These two protein chains interact to form a complex.

Sequence of the second protein:
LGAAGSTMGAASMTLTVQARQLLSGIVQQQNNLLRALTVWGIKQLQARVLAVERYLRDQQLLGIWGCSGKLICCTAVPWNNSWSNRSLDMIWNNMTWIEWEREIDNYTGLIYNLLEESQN

Contacts between the two chains:
Residue Y12 in the first protein contacts residue Q30 in the second protein (closest heavy-atom distance 3.7 Å).
Residue V47 in the first protein interacts with residue L46 in the second protein (closest heavy-atom distance 3.1 Å).
Residue K18 in the first protein interacts with residue E122 in the second protein (closest heavy-atom distance 2.9 Å).
Residue V10 in the first protein interacts with residue C94 in the second protein (closest heavy-atom distance 2.9 Å).
Residue V8 in the first protein is in contact with residue T96 in the second protein (closest heavy-atom distance 3.2 Å).
Residue A200 in the first protein contacts residue Q40 in the second protein (closest heavy-atom distance 3.0 Å).
Residue P473 in the first protein interacts with residue L109 in the second protein (closest heavy-atom distance 3.5 Å).
Residue V14 in the first protein interacts with residue M116 in the second protein (closest heavy-atom distance 3.8 Å).
Residue C476 in the first protein interacts with residue C95 in the second protein (closest heavy-atom distance 2.0 Å).
Residue V10 in the first protein is in contact with residue C88 in the second protein (closest heavy-atom distance 3.5 Å).
Residue V61 in the first protein contacts residue S18 in the second protein (closest heavy-atom distance 3.2 Å).
Residue T43 in the first protein is in contact with residue L58 in the second protein (closest heavy-atom distance 3.6 Å).
Residue W7 in the first protein is in contact with residue V98 in the second protein (closest heavy-atom distance 3.3 Å).
Residue V8 in the first protein interacts with residue W100 in the second protein (closest heavy-atom distance 3.8 Å).
Residue Y11 in the first protein interacts with residue L27 in the second protein (closest heavy-atom distance 3.4 Å).
Residue T9 in the first protein interacts with residue C94 in the second protein (closest heavy-atom distance 3.3 Å).
Residue V16 in the first protein interacts with residue M116 in the second protein (closest heavy-atom distance 3.5 Å).
Residue P15 in the first protein interacts with residue T26 in the second protein (closest heavy-atom distance 3.3 Å).
Residue Y12 in the first protein contacts residue Q80 in the second protein (closest heavy-atom distance 3.7 Å).
Residue K477 in the first protein contacts residue A97 in the second protein (closest heavy-atom distance 3.5 Å).
Residue Y11 in the first protein is in contact with residue L92 in the second protein (closest heavy-atom distance 3.5 Å).
Residue T43 in the first protein interacts with residue W61 in the second protein (closest heavy-atom distance 3.4 Å).
Residue T23 in the first protein contacts residue Q65 in the second protein (closest heavy-atom distance 3.4 Å).
Residue A200 in the first protein is in contact with residue S36 in the second protein (closest heavy-atom distance 3.5 Å).
Residue W7 in the first protein interacts with residue A97 in the second protein (closest heavy-atom distance 3.6 Å).
Residue W7 in the first protein contacts residue P99 in the second protein (closest heavy-atom distance 3.5 Å).
Residue V8 in the first protein contacts residue V98 in the second protein (closest heavy-atom distance 2.8 Å).
Residue I466 in the first protein interacts with residue R32 in the second protein (closest heavy-atom distance 3.4 Å).
Residue K477 in the first protein contacts residue C95 in the second protein (closest heavy-atom distance 3.6 Å).
Residue L58 in the first protein interacts with residue G14 in the second protein (closest heavy-atom distance 3.0 Å).
Residue P15 in the first protein contacts residue S18 in the second protein (closest heavy-atom distance 3.6 Å).
Residue A472 in the first protein is in contact with residue W100 in the second protein (closest heavy-atom distance 3.6 Å).
Residue V471 in the first protein interacts with residue W121 in the second protein (closest heavy-atom distance 3.0 Å).
Residue W7 in the first protein interacts with residue W100 in the second protein (closest heavy-atom distance 3.1 Å).
Residue V56 in the first protein interacts with residue G14 in the second protein (closest heavy-atom distance 3.4 Å).
Residue S82 in the first protein interacts with residue V60 in the second protein (closest heavy-atom distance 3.5 Å).
Residue N60 in the first protein contacts residue M20 in the second protein (closest heavy-atom distance 3.6 Å).
Residue G13 in the first protein is in contact with residue Q30 in the second protein (closest heavy-atom distance 2.8 Å).
Residue P15 in the first protein interacts with residue R32 in the second protein (closest heavy-atom distance 3.6 Å).
Residue Y11 in the first protein interacts with residue W113 in the second protein (closest heavy-atom distance 3.6 Å).
Residue A472 in the first protein contacts residue W113 in the second protein (closest heavy-atom distance 3.6 Å).
Residue H44 in the first protein interacts with residue W61 in the second protein (closest heavy-atom distance 3.3 Å).
Residue V471 in the first protein contacts residue I125 in the second protein (closest heavy-atom distance 3.7 Å).
Residue A200 in the first protein is in contact with residue V39 in the second protein (closest heavy-atom distance 3.5 Å).
Residue C45 in the first protein contacts residue R47 in the second protein (closest heavy-atom distance 3.1 Å).
Residue T23 in the first protein contacts residue A68 in the second protein (closest heavy-atom distance 3.7 Å).
Residue Y12 in the first protein contacts residue L92 in the second protein (closest heavy-atom distance 3.2 Å).
Residue F202 in the first protein is in contact with residue L13 in the second protein (closest heavy-atom distance 3.4 Å).
Residue P473 in the first protein interacts with residue W121 in the second protein (closest heavy-atom distance 3.7 Å).
Residue Y12 in the first protein contacts residue Q33 in the second protein (closest heavy-atom distance 3.3 Å).
Residue P473 in the first protein is in contact with residue W100 in the second protein (closest heavy-atom distance 3.5 Å).
Residue V61 in the first protein contacts residue T19 in the second protein (closest heavy-atom distance 3.5 Å).
Residue N60 in the first protein interacts with residue T19 in the second protein (closest heavy-atom distance 3.1 Å).
Residue P473 in the first protein interacts with residue I112 in the second protein (closest heavy-atom distance 3.5 Å).
Residue P473 in the first protein contacts residue W113 in the second protein (closest heavy-atom distance 2.9 Å).
Residue F25 in the first protein interacts with residue Q65 in the second protein (closest heavy-atom distance 3.4 Å).
Residue F25 in the first protein interacts with residue N43 in the second protein (closest heavy-atom distance 3.6 Å).
Residue L58 in the first protein contacts residue A15 in the second protein (closest heavy-atom distance 3.5 Å).
Residue A472 in the first protein is in contact with residue W121 in the second protein (closest heavy-atom distance 3.6 Å).
Residue Y11 in the first protein is in contact with residue I93 in the second protein (closest heavy-atom distance 3.7 Å).

Sequence of the first protein:
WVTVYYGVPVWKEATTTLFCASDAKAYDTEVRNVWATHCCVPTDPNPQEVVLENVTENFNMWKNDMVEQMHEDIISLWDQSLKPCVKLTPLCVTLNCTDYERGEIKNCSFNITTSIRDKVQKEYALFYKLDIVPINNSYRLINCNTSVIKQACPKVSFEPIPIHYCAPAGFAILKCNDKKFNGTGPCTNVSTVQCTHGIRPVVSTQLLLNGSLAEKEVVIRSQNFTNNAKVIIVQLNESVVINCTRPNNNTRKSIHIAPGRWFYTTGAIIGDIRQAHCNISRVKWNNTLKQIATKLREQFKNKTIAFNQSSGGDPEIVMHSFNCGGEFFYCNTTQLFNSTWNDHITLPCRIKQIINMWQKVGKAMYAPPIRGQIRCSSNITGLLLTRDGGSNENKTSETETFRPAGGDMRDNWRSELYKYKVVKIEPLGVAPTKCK